Contacts between the two chains:
Residue Y34 in the second protein interacts with residue T2 in the first protein (closest heavy-atom distance 3.6 Å).
Residue K42 in the second protein interacts with residue L8 in the first protein (closest heavy-atom distance 4.2 Å).
Residue V41 in the second protein interacts with residue L5 in the first protein (closest heavy-atom distance 4.3 Å).
Residue V41 in the second protein is in contact with residue L12 in the first protein (closest heavy-atom distance 4.8 Å).
Residue R28 in the second protein interacts with residue T2 in the first protein (closest heavy-atom distance 3.6 Å).
Residue V37 in the second protein contacts residue L5 in the first protein (closest heavy-atom distance 4.4 Å).
Residue V41 in the second protein is in contact with residue M9 in the first protein (closest heavy-atom distance 4.1 Å).
Residue I45 in the second protein is in contact with residue L12 in the first protein (closest heavy-atom distance 3.8 Å).
Residue T38 in the second protein is in contact with residue L5 in the first protein (closest heavy-atom distance 3.9 Å).
Residue V41 in the second protein is in contact with residue L8 in the first protein (closest heavy-atom distance 3.9 Å).
Residue I45 in the second protein is in contact with residue L8 in the first protein (closest heavy-atom distance 3.7 Å).
Residue I45 in the second protein contacts residue S11 in the first protein (closest heavy-atom distance 4.2 Å).
Residue Y34 in the second protein interacts with residue E4 in the first protein (closest heavy-atom distance 4.8 Å).
Residue S48 in the second protein contacts residue L12 in the first protein (closest heavy-atom distance 4.5 Å).
Residue Y34 in the second protein interacts with residue L5 in the first protein (closest heavy-atom distance 4.1 Å).
Residue T38 in the second protein interacts with residue L8 in the first protein (closest heavy-atom distance 4.3 Å).
Residue V44 in the second protein contacts residue L12 in the first protein (closest heavy-atom distance 4.6 Å).

Sequence of the second protein:
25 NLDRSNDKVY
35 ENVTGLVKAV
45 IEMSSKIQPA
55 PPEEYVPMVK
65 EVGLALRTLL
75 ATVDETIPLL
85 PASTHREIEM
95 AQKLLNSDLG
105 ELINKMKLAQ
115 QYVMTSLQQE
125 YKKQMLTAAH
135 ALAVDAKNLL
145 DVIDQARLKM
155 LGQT

Sequence of the first protein:
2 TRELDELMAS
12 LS

The following describes two proteins that form a bound complex.